Sequence of chain B:
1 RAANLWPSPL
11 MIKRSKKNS

This data describes a binding interaction between two proteins.

Contacts between the two chains:
Residue E11 in chain A interacts with residue K13 in chain B (closest heavy-atom distance 2.6 Å).
Residue A15 in chain A interacts with residue L10 in chain B (closest heavy-atom distance 3.9 Å).
Residue A15 in chain A contacts residue K13 in chain B (closest heavy-atom distance 3.7 Å).
Residue D80 in chain A interacts with residue N4 in chain B (closest heavy-atom distance 2.8 Å).
Residue L18 in chain A interacts with residue K17 in chain B (closest heavy-atom distance 4.5 Å).
Residue I63 in chain A interacts with residue W6 in chain B (closest heavy-atom distance 3.4 Å).
Residue M76 in chain A interacts with residue A3 in chain B (closest heavy-atom distance 3.7 Å).
Residue V55 in chain A contacts residue A2 in chain B (closest heavy-atom distance 3.5 Å).
Residue L39 in chain A contacts residue I12 in chain B (closest heavy-atom distance 3.8 Å).
Residue I52 in chain A contacts residue W6 in chain B (closest heavy-atom distance 3.9 Å).
Residue M71 in chain A is in contact with residue A2 in chain B (closest heavy-atom distance 3.7 Å).
Residue V35 in chain A is in contact with residue P9 in chain B (closest heavy-atom distance 3.8 Å).
Residue M36 in chain A is in contact with residue L5 in chain B (closest heavy-atom distance 3.8 Å).
Residue E11 in chain A interacts with residue R14 in chain B (closest heavy-atom distance 3.1 Å).
Residue L32 in chain A interacts with residue W6 in chain B (closest heavy-atom distance 3.2 Å).
Residue E11 in chain A contacts residue K17 in chain B (closest heavy-atom distance 2.6 Å).
Residue F19 in chain A contacts residue P9 in chain B (closest heavy-atom distance 3.5 Å).
Residue F68 in chain A interacts with residue L10 in chain B (closest heavy-atom distance 4.0 Å).
Residue M51 in chain A is in contact with residue A2 in chain B (closest heavy-atom distance 3.3 Å).
Residue L32 in chain A is in contact with residue L5 in chain B (closest heavy-atom distance 4.6 Å).
Residue E54 in chain A is in contact with residue A2 in chain B (closest heavy-atom distance 2.8 Å).
Residue L18 in chain A is in contact with residue K13 in chain B (closest heavy-atom distance 3.4 Å).
Residue M36 in chain A contacts residue P9 in chain B (closest heavy-atom distance 4.8 Å).
Residue M71 in chain A is in contact with residue A3 in chain B (closest heavy-atom distance 3.4 Å).
Residue V55 in chain A is in contact with residue W6 in chain B (closest heavy-atom distance 3.1 Å).
Residue V35 in chain A interacts with residue I12 in chain B (closest heavy-atom distance 4.8 Å).
Residue M51 in chain A interacts with residue L5 in chain B (closest heavy-atom distance 3.5 Å).
Residue M71 in chain A contacts residue W6 in chain B (closest heavy-atom distance 3.6 Å).
Residue T79 in chain A is in contact with residue N4 in chain B (closest heavy-atom distance 4.9 Å).
Residue E54 in chain A contacts residue A3 in chain B (closest heavy-atom distance 4.9 Å).
Residue D78 in chain A is in contact with residue N4 in chain B (closest heavy-atom distance 4.6 Å).
Residue M72 in chain A interacts with residue P7 in chain B (closest heavy-atom distance 3.7 Å).
Residue M71 in chain A is in contact with residue P7 in chain B (closest heavy-atom distance 4.9 Å).
Residue L39 in chain A interacts with residue S8 in chain B (closest heavy-atom distance 4.6 Å).
Residue E14 in chain A contacts residue K13 in chain B (closest heavy-atom distance 3.4 Å).
Residue A10 in chain A is in contact with residue K17 in chain B (closest heavy-atom distance 4.0 Å).
Residue F19 in chain A contacts residue K13 in chain B (closest heavy-atom distance 4.9 Å).
Residue I27 in chain A contacts residue W6 in chain B (closest heavy-atom distance 3.3 Å).
Residue M51 in chain A contacts residue R1 in chain B (closest heavy-atom distance 4.5 Å).
Residue M76 in chain A interacts with residue N4 in chain B (closest heavy-atom distance 4.2 Å).
Residue M72 in chain A is in contact with residue W6 in chain B (closest heavy-atom distance 3.6 Å).
Residue E14 in chain A contacts residue K17 in chain B (closest heavy-atom distance 2.6 Å).
Residue L18 in chain A interacts with residue K16 in chain B (closest heavy-atom distance 4.2 Å).
Residue M72 in chain A contacts residue L10 in chain B (closest heavy-atom distance 3.6 Å).
Residue E54 in chain A contacts residue R1 in chain B (closest heavy-atom distance 2.7 Å).
Residue M51 in chain A interacts with residue W6 in chain B (closest heavy-atom distance 3.7 Å).
Residue E11 in chain A contacts residue L10 in chain B (closest heavy-atom distance 5.0 Å).
Residue F68 in chain A contacts residue W6 in chain B (closest heavy-atom distance 4.8 Å).

Sequence of chain A:
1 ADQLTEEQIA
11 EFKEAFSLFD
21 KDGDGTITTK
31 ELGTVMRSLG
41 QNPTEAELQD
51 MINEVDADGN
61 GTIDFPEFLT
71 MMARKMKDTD